This data describes a binding interaction between two proteins.

Sequence of the second protein:
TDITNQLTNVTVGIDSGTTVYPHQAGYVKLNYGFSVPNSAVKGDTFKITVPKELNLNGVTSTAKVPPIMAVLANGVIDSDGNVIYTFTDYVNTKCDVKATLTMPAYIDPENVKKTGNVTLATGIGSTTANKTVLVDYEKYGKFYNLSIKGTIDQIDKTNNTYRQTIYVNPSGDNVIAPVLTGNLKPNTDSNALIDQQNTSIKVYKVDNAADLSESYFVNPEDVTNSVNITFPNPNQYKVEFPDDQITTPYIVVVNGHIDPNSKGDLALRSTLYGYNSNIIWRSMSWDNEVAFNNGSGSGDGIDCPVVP

Sequence of the first protein:
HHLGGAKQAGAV

Interface contacts:
Residue N314 in the second protein is in contact with residue A12 in the first protein (closest heavy-atom distance 3.6 Å).
Residue T167 in the second protein interacts with residue Q9 in the first protein (closest heavy-atom distance 3.4 Å).
Residue A312 in the second protein contacts residue G11 in the first protein (closest heavy-atom distance 3.0 Å).
Residue N315 in the second protein is in contact with residue V13 in the first protein (closest heavy-atom distance 3.7 Å).
Residue W307 in the second protein is in contact with residue L4 in the first protein (closest heavy-atom distance 4.0 Å).
Residue A76 in the second protein is in contact with residue A12 in the first protein (closest heavy-atom distance 3.5 Å).
Residue H36 in the second protein is in contact with residue A7 in the first protein (closest heavy-atom distance 3.4 Å).
Residue V72 in the second protein is in contact with residue A10 in the first protein (closest heavy-atom distance 3.0 Å).
Residue A38 in the second protein interacts with residue A10 in the first protein (closest heavy-atom distance 4.0 Å).
Residue F159 in the second protein interacts with residue H2 in the first protein (closest heavy-atom distance 3.2 Å).
Residue N70 in the second protein is in contact with residue A12 in the first protein (closest heavy-atom distance 3.0 Å).
Residue D308 in the second protein contacts residue G5 in the first protein (closest heavy-atom distance 2.9 Å).
Residue A312 in the second protein is in contact with residue Q9 in the first protein (closest heavy-atom distance 2.8 Å).
Residue F313 in the second protein is in contact with residue A12 in the first protein (closest heavy-atom distance 3.7 Å).
Residue K173 in the second protein interacts with residue V13 in the first protein (closest heavy-atom distance 3.0 Å).
Residue E310 in the second protein contacts residue K8 in the first protein (closest heavy-atom distance 3.4 Å).
Residue Y122 in the second protein is in contact with residue G11 in the first protein (closest heavy-atom distance 3.1 Å).
Residue N314 in the second protein interacts with residue G11 in the first protein (closest heavy-atom distance 2.9 Å).
Residue P35 in the second protein is in contact with residue K8 in the first protein (closest heavy-atom distance 3.7 Å).
Residue S304 in the second protein contacts residue H3 in the first protein (closest heavy-atom distance 3.2 Å).
Residue F313 in the second protein contacts residue G11 in the first protein (closest heavy-atom distance 3.2 Å).
Residue E310 in the second protein interacts with residue A7 in the first protein (closest heavy-atom distance 2.9 Å).
Residue Q37 in the second protein is in contact with residue A7 in the first protein (closest heavy-atom distance 4.0 Å).
Residue M305 in the second protein is in contact with residue H3 in the first protein (closest heavy-atom distance 3.5 Å).
Residue S304 in the second protein interacts with residue H2 in the first protein (closest heavy-atom distance 3.2 Å).
Residue D308 in the second protein contacts residue L4 in the first protein (closest heavy-atom distance 3.7 Å).
Residue E310 in the second protein interacts with residue Q9 in the first protein (closest heavy-atom distance 3.0 Å).
Residue A312 in the second protein interacts with residue A10 in the first protein (closest heavy-atom distance 3.1 Å).
Residue M305 in the second protein interacts with residue G5 in the first protein (closest heavy-atom distance 3.7 Å).
Residue G71 in the second protein contacts residue A10 in the first protein (closest heavy-atom distance 3.8 Å).
Residue N70 in the second protein is in contact with residue G11 in the first protein (closest heavy-atom distance 3.2 Å).
Residue L69 in the second protein interacts with residue A12 in the first protein (closest heavy-atom distance 3.4 Å).
Residue Y122 in the second protein interacts with residue A10 in the first protein (closest heavy-atom distance 3.7 Å).
Residue Q37 in the second protein interacts with residue K8 in the first protein (closest heavy-atom distance 3.1 Å).
Residue A38 in the second protein interacts with residue K8 in the first protein (closest heavy-atom distance 2.8 Å).
Residue V311 in the second protein contacts residue Q9 in the first protein (closest heavy-atom distance 3.0 Å).
Residue H36 in the second protein is in contact with residue K8 in the first protein (closest heavy-atom distance 2.9 Å).
Residue W307 in the second protein is in contact with residue G6 in the first protein (closest heavy-atom distance 3.5 Å).
Residue M305 in the second protein is in contact with residue L4 in the first protein (closest heavy-atom distance 4.0 Å).
Residue R290 in the second protein contacts residue L4 in the first protein (closest heavy-atom distance 3.2 Å).
Residue W307 in the second protein is in contact with residue A7 in the first protein (closest heavy-atom distance 3.5 Å).
Residue W307 in the second protein is in contact with residue G5 in the first protein (closest heavy-atom distance 3.6 Å).
Residue T73 in the second protein contacts residue A12 in the first protein (closest heavy-atom distance 2.8 Å).
Residue D308 in the second protein contacts residue G6 in the first protein (closest heavy-atom distance 3.1 Å).
Residue I168 in the second protein interacts with residue Q9 in the first protein (closest heavy-atom distance 2.6 Å).
Residue T73 in the second protein is in contact with residue G11 in the first protein (closest heavy-atom distance 3.7 Å).
Residue F159 in the second protein contacts residue H3 in the first protein (closest heavy-atom distance 3.5 Å).
Residue V72 in the second protein interacts with residue Q9 in the first protein (closest heavy-atom distance 3.0 Å).
Residue N309 in the second protein is in contact with residue A7 in the first protein (closest heavy-atom distance 3.5 Å).
Residue P35 in the second protein is in contact with residue Q9 in the first protein (closest heavy-atom distance 3.9 Å).
Residue Q37 in the second protein interacts with residue G6 in the first protein (closest heavy-atom distance 3.3 Å).
Residue Y122 in the second protein contacts residue A12 in the first protein (closest heavy-atom distance 3.6 Å).
Residue V72 in the second protein interacts with residue G11 in the first protein (closest heavy-atom distance 3.7 Å).
Residue F313 in the second protein contacts residue V13 in the first protein (closest heavy-atom distance 4.0 Å).
Residue S306 in the second protein contacts residue L4 in the first protein (closest heavy-atom distance 3.3 Å).
Residue D308 in the second protein interacts with residue A7 in the first protein (closest heavy-atom distance 2.8 Å).
Residue S306 in the second protein contacts residue H3 in the first protein (closest heavy-atom distance 2.7 Å).
Residue S306 in the second protein interacts with residue G5 in the first protein (closest heavy-atom distance 2.9 Å).
Residue N314 in the second protein is in contact with residue V13 in the first protein (closest heavy-atom distance 3.1 Å).
Residue V311 in the second protein is in contact with residue K8 in the first protein (closest heavy-atom distance 3.9 Å).